Sequence of chain B:
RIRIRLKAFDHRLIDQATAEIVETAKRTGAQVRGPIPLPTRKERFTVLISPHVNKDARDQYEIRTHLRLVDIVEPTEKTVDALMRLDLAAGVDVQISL

Residue-level contacts at the interface:
Residue G117 in chain A interacts with residue D60 in chain B (closest heavy-atom distance 3.5 Å).
Residue V116 in chain A contacts residue D60 in chain B (closest heavy-atom distance 3.5 Å).
Residue K114 in chain A is in contact with residue Q64 in chain B (closest heavy-atom distance 4.8 Å).
Residue V116 in chain A contacts residue K59 in chain B (closest heavy-atom distance 4.4 Å).
Residue R113 in chain A is in contact with residue Q64 in chain B (closest heavy-atom distance 2.7 Å).
Residue V116 in chain A is in contact with residue R62 in chain B (closest heavy-atom distance 3.6 Å).
Residue V116 in chain A contacts residue Q64 in chain B (closest heavy-atom distance 4.7 Å).

These two protein chains interact to form a complex.

Sequence of chain A:
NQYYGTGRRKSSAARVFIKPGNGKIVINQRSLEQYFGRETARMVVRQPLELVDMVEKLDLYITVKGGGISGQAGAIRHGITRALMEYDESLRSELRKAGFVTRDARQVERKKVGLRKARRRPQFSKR